Sequence of protein 1:
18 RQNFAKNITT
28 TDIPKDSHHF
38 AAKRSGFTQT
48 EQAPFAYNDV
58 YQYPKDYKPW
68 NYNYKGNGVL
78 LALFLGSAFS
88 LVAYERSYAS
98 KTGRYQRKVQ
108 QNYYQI

Contacts between the two chains:
Residue K84 in protein 2 interacts with residue Y111 in protein 1 (closest heavy-atom distance 3.4 Å).
Residue R167 in protein 2 is in contact with residue G100 in protein 1 (closest heavy-atom distance 4.2 Å).
Residue R140 in protein 2 interacts with residue E92 in protein 1 (closest heavy-atom distance 2.8 Å).
Residue L134 in protein 2 interacts with residue S84 in protein 1 (closest heavy-atom distance 3.2 Å).
Residue P85 in protein 2 interacts with residue Y111 in protein 1 (closest heavy-atom distance 3.5 Å).
Residue F109 in protein 2 contacts residue L77 in protein 1 (closest heavy-atom distance 4.1 Å).
Residue E148 in protein 2 interacts with residue I113 in protein 1 (closest heavy-atom distance 3.9 Å).
Residue R140 in protein 2 contacts residue R104 in protein 1 (closest heavy-atom distance 3.6 Å).
Residue A152 in protein 2 is in contact with residue Y111 in protein 1 (closest heavy-atom distance 4.1 Å).
Residue R140 in protein 2 interacts with residue Y91 in protein 1 (closest heavy-atom distance 3.9 Å).
Residue R167 in protein 2 interacts with residue T99 in protein 1 (closest heavy-atom distance 2.6 Å).
Residue F93 in protein 2 contacts residue Y110 in protein 1 (closest heavy-atom distance 3.5 Å).
Residue D147 in protein 2 contacts residue I113 in protein 1 (closest heavy-atom distance 3.2 Å).
Residue R112 in protein 2 interacts with residue N74 in protein 1 (closest heavy-atom distance 2.4 Å).
Residue L86 in protein 2 contacts residue Q112 in protein 1 (closest heavy-atom distance 3.7 Å).
Residue I137 in protein 2 is in contact with residue S84 in protein 1 (closest heavy-atom distance 4.0 Å).
Residue P83 in protein 2 contacts residue Y111 in protein 1 (closest heavy-atom distance 3.8 Å).
Residue I137 in protein 2 contacts residue L88 in protein 1 (closest heavy-atom distance 3.6 Å).
Residue A152 in protein 2 contacts residue Q112 in protein 1 (closest heavy-atom distance 3.5 Å).
Residue L149 in protein 2 interacts with residue I113 in protein 1 (closest heavy-atom distance 2.8 Å).
Residue G151 in protein 2 interacts with residue I113 in protein 1 (closest heavy-atom distance 3.4 Å).
Residue V130 in protein 2 interacts with residue S84 in protein 1 (closest heavy-atom distance 3.8 Å).
Residue F93 in protein 2 is in contact with residue V106 in protein 1 (closest heavy-atom distance 4.3 Å).
Residue R122 in protein 2 contacts residue Y71 in protein 1 (closest heavy-atom distance 3.6 Å).
Residue D144 in protein 2 contacts residue Y95 in protein 1 (closest heavy-atom distance 3.4 Å).
Residue Y162 in protein 2 contacts residue Y95 in protein 1 (closest heavy-atom distance 3.5 Å).
Residue A136 in protein 2 interacts with residue L88 in protein 1 (closest heavy-atom distance 4.0 Å).
Residue V130 in protein 2 interacts with residue L80 in protein 1 (closest heavy-atom distance 4.0 Å).
Residue G151 in protein 2 is in contact with residue Q112 in protein 1 (closest heavy-atom distance 3.8 Å).
Residue D144 in protein 2 is in contact with residue R104 in protein 1 (closest heavy-atom distance 3.3 Å).
Residue I137 in protein 2 contacts residue S87 in protein 1 (closest heavy-atom distance 3.3 Å).
Residue L86 in protein 2 contacts residue Y111 in protein 1 (closest heavy-atom distance 4.0 Å).
Residue V130 in protein 2 interacts with residue F81 in protein 1 (closest heavy-atom distance 4.2 Å).
Residue D144 in protein 2 interacts with residue Y91 in protein 1 (closest heavy-atom distance 2.3 Å).
Residue K142 in protein 2 interacts with residue I113 in protein 1 (closest heavy-atom distance 3.2 Å).
Residue E161 in protein 2 is in contact with residue K105 in protein 1 (closest heavy-atom distance 4.1 Å).
Residue R122 in protein 2 interacts with residue G73 in protein 1 (closest heavy-atom distance 2.3 Å).
Residue E161 in protein 2 is in contact with residue R101 in protein 1 (closest heavy-atom distance 3.2 Å).
Residue G141 in protein 2 contacts residue Y91 in protein 1 (closest heavy-atom distance 3.3 Å).
Residue R167 in protein 2 contacts residue R101 in protein 1 (closest heavy-atom distance 3.6 Å).
Residue P85 in protein 2 contacts residue Y110 in protein 1 (closest heavy-atom distance 3.5 Å).
Residue R112 in protein 2 contacts residue L77 in protein 1 (closest heavy-atom distance 3.5 Å).
Residue P133 in protein 2 contacts residue A85 in protein 1 (closest heavy-atom distance 4.2 Å).
Residue S126 in protein 2 is in contact with residue L77 in protein 1 (closest heavy-atom distance 3.6 Å).
Residue P133 in protein 2 interacts with residue S84 in protein 1 (closest heavy-atom distance 3.3 Å).
Residue F93 in protein 2 interacts with residue R104 in protein 1 (closest heavy-atom distance 3.4 Å).
Residue P85 in protein 2 interacts with residue N109 in protein 1 (closest heavy-atom distance 4.0 Å).
Residue I129 in protein 2 interacts with residue L77 in protein 1 (closest heavy-atom distance 3.9 Å).
Residue N91 in protein 2 is in contact with residue Y110 in protein 1 (closest heavy-atom distance 3.7 Å).
Residue I129 in protein 2 is in contact with residue F81 in protein 1 (closest heavy-atom distance 3.5 Å).
Residue L116 in protein 2 contacts residue K72 in protein 1 (closest heavy-atom distance 3.6 Å).
Residue W98 in protein 2 is in contact with residue L88 in protein 1 (closest heavy-atom distance 3.9 Å).
Residue A152 in protein 2 is in contact with residue I113 in protein 1 (closest heavy-atom distance 4.2 Å).
Residue V130 in protein 2 is in contact with residue L77 in protein 1 (closest heavy-atom distance 4.1 Å).
Residue P164 in protein 2 interacts with residue T99 in protein 1 (closest heavy-atom distance 3.9 Å).
Residue E161 in protein 2 contacts residue T99 in protein 1 (closest heavy-atom distance 3.2 Å).
Residue R112 in protein 2 contacts residue G73 in protein 1 (closest heavy-atom distance 3.3 Å).
Residue L86 in protein 2 contacts residue Y110 in protein 1 (closest heavy-atom distance 2.7 Å).
Residue R122 in protein 2 contacts residue K72 in protein 1 (closest heavy-atom distance 3.2 Å).
Residue P133 in protein 2 contacts residue F81 in protein 1 (closest heavy-atom distance 4.0 Å).

Sequence of protein 2:
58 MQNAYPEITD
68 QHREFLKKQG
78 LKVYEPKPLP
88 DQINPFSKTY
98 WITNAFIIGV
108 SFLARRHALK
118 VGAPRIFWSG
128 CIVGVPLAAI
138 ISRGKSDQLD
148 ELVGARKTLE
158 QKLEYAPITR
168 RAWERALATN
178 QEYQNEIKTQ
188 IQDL

The following describes two proteins that form a bound complex.